Interface contacts:
Residue N200 in the first protein interacts with residue V122 in the second protein (closest heavy-atom distance 4.9 Å).
Residue R195 in the first protein contacts residue W121 in the second protein (closest heavy-atom distance 4.5 Å).
Residue A194 in the first protein is in contact with residue V122 in the second protein (closest heavy-atom distance 4.2 Å).
Residue L191 in the first protein contacts residue V122 in the second protein (closest heavy-atom distance 4.7 Å).
Residue F205 in the first protein interacts with residue W121 in the second protein (closest heavy-atom distance 3.4 Å).
Residue A206 in the first protein interacts with residue K119 in the second protein (closest heavy-atom distance 4.3 Å).
Residue R195 in the first protein interacts with residue V122 in the second protein (closest heavy-atom distance 3.5 Å).
Residue S207 in the first protein interacts with residue K119 in the second protein (closest heavy-atom distance 2.8 Å).
Residue F205 in the first protein contacts residue C118 in the second protein (closest heavy-atom distance 3.2 Å).
Residue F205 in the first protein is in contact with residue L120 in the second protein (closest heavy-atom distance 4.2 Å).
Residue N200 in the first protein contacts residue W121 in the second protein (closest heavy-atom distance 3.7 Å).
Residue F205 in the first protein is in contact with residue H117 in the second protein (closest heavy-atom distance 4.4 Å).
Residue F205 in the first protein interacts with residue K119 in the second protein (closest heavy-atom distance 2.6 Å).

Sequence of the first protein:
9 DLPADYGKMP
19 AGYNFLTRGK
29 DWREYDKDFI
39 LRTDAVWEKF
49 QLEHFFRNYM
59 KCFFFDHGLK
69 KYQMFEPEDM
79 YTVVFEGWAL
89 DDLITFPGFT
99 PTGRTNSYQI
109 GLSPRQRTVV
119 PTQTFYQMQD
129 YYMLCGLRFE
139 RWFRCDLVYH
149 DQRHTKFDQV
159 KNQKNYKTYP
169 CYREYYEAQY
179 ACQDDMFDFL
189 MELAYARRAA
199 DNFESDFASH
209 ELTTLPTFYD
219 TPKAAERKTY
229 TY

Sequence of the second protein:
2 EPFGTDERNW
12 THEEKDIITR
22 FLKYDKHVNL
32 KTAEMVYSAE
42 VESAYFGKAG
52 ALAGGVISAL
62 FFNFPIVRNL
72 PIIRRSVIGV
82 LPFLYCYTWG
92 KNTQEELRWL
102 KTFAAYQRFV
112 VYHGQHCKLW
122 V

The following describes two proteins that form a bound complex.